Residue-level contacts at the interface:
Residue E249 in chain A interacts with residue K3 in chain B (closest heavy-atom distance 4.4 Å).
Residue H80 in chain A interacts with residue H6 in chain B (closest heavy-atom distance 4.7 Å).
Residue V83 in chain A contacts residue K3 in chain B (closest heavy-atom distance 4.3 Å).
Residue E87 in chain A is in contact with residue K3 in chain B (closest heavy-atom distance 2.9 Å).
Residue Q82 in chain A is in contact with residue L9 in chain B (closest heavy-atom distance 4.0 Å).
Residue M250 in chain A is in contact with residue L5 in chain B (closest heavy-atom distance 4.2 Å).
Residue L86 in chain A contacts residue L5 in chain B (closest heavy-atom distance 4.3 Å).
Residue V83 in chain A interacts with residue L5 in chain B (closest heavy-atom distance 3.7 Å).
Residue L246 in chain A contacts residue L5 in chain B (closest heavy-atom distance 4.9 Å).
Residue F74 in chain A interacts with residue L9 in chain B (closest heavy-atom distance 4.2 Å).
Residue K69 in chain A interacts with residue L9 in chain B (closest heavy-atom distance 3.6 Å).
Residue I65 in chain A interacts with residue L5 in chain B (closest heavy-atom distance 3.6 Å).
Residue V83 in chain A is in contact with residue L9 in chain B (closest heavy-atom distance 3.8 Å).
Residue E87 in chain A contacts residue L5 in chain B (closest heavy-atom distance 4.5 Å).
Residue L79 in chain A is in contact with residue H6 in chain B (closest heavy-atom distance 3.4 Å).
Residue L86 in chain A contacts residue L9 in chain B (closest heavy-atom distance 4.0 Å).
Residue L79 in chain A contacts residue L9 in chain B (closest heavy-atom distance 4.6 Å).
Residue I65 in chain A contacts residue L9 in chain B (closest heavy-atom distance 3.8 Å).
Residue E249 in chain A contacts residue L5 in chain B (closest heavy-atom distance 4.5 Å).
Residue L79 in chain A is in contact with residue Q10 in chain B (closest heavy-atom distance 3.4 Å).
Residue V83 in chain A contacts residue H6 in chain B (closest heavy-atom distance 3.8 Å).

Sequence of chain B:
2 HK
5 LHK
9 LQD

Sequence of chain A:
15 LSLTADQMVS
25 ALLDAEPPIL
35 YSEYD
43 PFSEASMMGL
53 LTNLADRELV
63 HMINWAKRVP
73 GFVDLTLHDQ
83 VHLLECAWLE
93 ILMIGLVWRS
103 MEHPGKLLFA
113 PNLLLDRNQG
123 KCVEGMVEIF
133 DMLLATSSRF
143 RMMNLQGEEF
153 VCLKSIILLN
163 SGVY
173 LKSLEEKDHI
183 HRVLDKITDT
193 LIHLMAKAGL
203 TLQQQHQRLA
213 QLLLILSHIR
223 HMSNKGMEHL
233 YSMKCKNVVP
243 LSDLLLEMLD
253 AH

The following describes two proteins that form a bound complex.